Sequence of the first protein:
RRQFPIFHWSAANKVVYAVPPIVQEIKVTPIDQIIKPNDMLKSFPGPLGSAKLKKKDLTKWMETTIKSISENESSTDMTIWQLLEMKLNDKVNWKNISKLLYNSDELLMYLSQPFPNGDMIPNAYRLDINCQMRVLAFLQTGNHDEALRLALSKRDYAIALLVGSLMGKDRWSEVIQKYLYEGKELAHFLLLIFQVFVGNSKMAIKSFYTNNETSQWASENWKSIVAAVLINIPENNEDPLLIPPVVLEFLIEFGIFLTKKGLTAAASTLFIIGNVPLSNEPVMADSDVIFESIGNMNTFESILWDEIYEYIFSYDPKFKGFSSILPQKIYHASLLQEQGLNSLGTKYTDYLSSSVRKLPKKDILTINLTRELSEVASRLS

Sequence of the second protein:
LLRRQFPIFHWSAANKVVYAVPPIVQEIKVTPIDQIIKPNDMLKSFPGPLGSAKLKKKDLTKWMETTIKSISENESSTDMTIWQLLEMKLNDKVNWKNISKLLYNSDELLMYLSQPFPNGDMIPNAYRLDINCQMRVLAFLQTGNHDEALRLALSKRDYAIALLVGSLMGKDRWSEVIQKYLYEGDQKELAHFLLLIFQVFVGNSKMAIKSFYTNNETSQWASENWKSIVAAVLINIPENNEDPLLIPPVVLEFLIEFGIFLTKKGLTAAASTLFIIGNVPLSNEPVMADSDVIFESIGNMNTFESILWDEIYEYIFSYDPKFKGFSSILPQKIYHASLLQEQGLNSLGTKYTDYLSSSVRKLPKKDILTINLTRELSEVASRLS

These two protein chains interact to form a complex.

Residue-level contacts at the interface:
Residue I261 in the second protein is in contact with residue L161 in the first protein (closest heavy-atom distance 3.6 Å).
Residue G164 in the second protein contacts residue N262 in the first protein (closest heavy-atom distance 3.5 Å).
Residue L161 in the second protein contacts residue N262 in the first protein (closest heavy-atom distance 3.0 Å).
Residue N139 in the second protein contacts residue K176 in the first protein (closest heavy-atom distance 3.6 Å).
Residue R156 in the second protein is in contact with residue F137 in the first protein (closest heavy-atom distance 3.5 Å).
Residue L133 in the second protein contacts residue F160 in the first protein (closest heavy-atom distance 3.5 Å).
Residue Y132 in the second protein is in contact with residue M155 in the first protein (closest heavy-atom distance 3.4 Å).
Residue N145 in the second protein is in contact with residue A146 in the first protein (closest heavy-atom distance 3.3 Å).
Residue K176 in the second protein interacts with residue P138 in the first protein (closest heavy-atom distance 3.3 Å).
Residue Q162 in the second protein interacts with residue S126 in the first protein (closest heavy-atom distance 3.5 Å).
Residue R156 in the second protein is in contact with residue L133 in the first protein (closest heavy-atom distance 3.1 Å).
Residue Q213 in the second protein is in contact with residue I151 in the first protein (closest heavy-atom distance 3.5 Å).
Residue L216 in the second protein interacts with residue L158 in the first protein (closest heavy-atom distance 3.3 Å).
Residue H166 in the second protein contacts residue N262 in the first protein (closest heavy-atom distance 3.3 Å).
Residue N262 in the second protein contacts residue L161 in the first protein (closest heavy-atom distance 3.1 Å).
Residue D178 in the second protein interacts with residue Y201 in the first protein (closest heavy-atom distance 3.0 Å).
Residue R156 in the second protein is in contact with residue Y132 in the first protein (closest heavy-atom distance 3.6 Å).
Residue A180 in the second protein contacts residue Y201 in the first protein (closest heavy-atom distance 3.5 Å).
Residue Y201 in the second protein contacts residue A180 in the first protein (closest heavy-atom distance 3.5 Å).
Residue N262 in the second protein is in contact with residue G164 in the first protein (closest heavy-atom distance 3.5 Å).
Residue C153 in the second protein contacts residue F137 in the first protein (closest heavy-atom distance 3.0 Å).
Residue M142 in the second protein interacts with residue R148 in the first protein (closest heavy-atom distance 3.6 Å).
Residue A159 in the second protein is in contact with residue L133 in the first protein (closest heavy-atom distance 3.6 Å).
Residue L158 in the second protein interacts with residue L216 in the first protein (closest heavy-atom distance 3.5 Å).
Residue Y201 in the second protein is in contact with residue D178 in the first protein (closest heavy-atom distance 3.0 Å).
Residue A180 in the second protein interacts with residue L183 in the first protein (closest heavy-atom distance 3.4 Å).
Residue F160 in the second protein contacts residue L133 in the first protein (closest heavy-atom distance 3.6 Å).
Residue P138 in the second protein interacts with residue K176 in the first protein (closest heavy-atom distance 3.1 Å).
Residue P144 in the second protein interacts with residue P144 in the first protein (closest heavy-atom distance 3.1 Å).
Residue K176 in the second protein contacts residue F137 in the first protein (closest heavy-atom distance 3.4 Å).
Residue R148 in the second protein interacts with residue G205 in the first protein (closest heavy-atom distance 3.0 Å).
Residue F227 in the second protein is in contact with residue L188 in the first protein (closest heavy-atom distance 3.4 Å).
Residue N262 in the second protein interacts with residue H166 in the first protein (closest heavy-atom distance 2.9 Å).
Residue R148 in the second protein is in contact with residue A146 in the first protein (closest heavy-atom distance 3.4 Å).
Residue I261 in the second protein is in contact with residue T163 in the first protein (closest heavy-atom distance 3.5 Å).
Residue L183 in the second protein is in contact with residue A180 in the first protein (closest heavy-atom distance 3.4 Å).
Residue I181 in the second protein interacts with residue Y201 in the first protein (closest heavy-atom distance 2.9 Å).
Residue I261 in the second protein is in contact with residue G164 in the first protein (closest heavy-atom distance 3.6 Å).
Residue A146 in the second protein contacts residue A146 in the first protein (closest heavy-atom distance 3.3 Å).
Residue A146 in the second protein contacts residue N145 in the first protein (closest heavy-atom distance 3.3 Å).
Residue F137 in the second protein is in contact with residue R156 in the first protein (closest heavy-atom distance 3.2 Å).
Residue M142 in the second protein is in contact with residue Y147 in the first protein (closest heavy-atom distance 3.2 Å).
Residue G140 in the second protein interacts with residue K176 in the first protein (closest heavy-atom distance 3.3 Å).
Residue N145 in the second protein contacts residue R148 in the first protein (closest heavy-atom distance 3.0 Å).
Residue A146 in the second protein is in contact with residue P144 in the first protein (closest heavy-atom distance 3.3 Å).
Residue R148 in the second protein interacts with residue N145 in the first protein (closest heavy-atom distance 2.9 Å).
Residue Y201 in the second protein contacts residue R148 in the first protein (closest heavy-atom distance 2.6 Å).
Residue M155 in the second protein interacts with residue Y132 in the first protein (closest heavy-atom distance 3.5 Å).
Residue F137 in the second protein interacts with residue C153 in the first protein (closest heavy-atom distance 3.3 Å).
Residue M155 in the second protein interacts with residue L216 in the first protein (closest heavy-atom distance 3.6 Å).
Residue P144 in the second protein contacts residue A146 in the first protein (closest heavy-atom distance 3.4 Å).
Residue A146 in the second protein interacts with residue R148 in the first protein (closest heavy-atom distance 3.4 Å).
Residue Y147 in the second protein contacts residue M142 in the first protein (closest heavy-atom distance 2.9 Å).
Residue Y147 in the second protein contacts residue A146 in the first protein (closest heavy-atom distance 3.3 Å).
Residue Q162 in the second protein is in contact with residue I261 in the first protein (closest heavy-atom distance 3.6 Å).
Residue Y201 in the second protein contacts residue I181 in the first protein (closest heavy-atom distance 3.0 Å).
Residue W194 in the second protein contacts residue W194 in the first protein (closest heavy-atom distance 3.2 Å).
Residue A146 in the second protein contacts residue Y147 in the first protein (closest heavy-atom distance 3.3 Å).
Residue L133 in the second protein interacts with residue R156 in the first protein (closest heavy-atom distance 3.6 Å).
Residue R148 in the second protein contacts residue Y201 in the first protein (closest heavy-atom distance 2.5 Å).